The following describes two proteins that form a bound complex.

Sequence of protein 2:
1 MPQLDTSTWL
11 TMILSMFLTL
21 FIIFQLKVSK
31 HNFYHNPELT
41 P

Sequence of protein 1:
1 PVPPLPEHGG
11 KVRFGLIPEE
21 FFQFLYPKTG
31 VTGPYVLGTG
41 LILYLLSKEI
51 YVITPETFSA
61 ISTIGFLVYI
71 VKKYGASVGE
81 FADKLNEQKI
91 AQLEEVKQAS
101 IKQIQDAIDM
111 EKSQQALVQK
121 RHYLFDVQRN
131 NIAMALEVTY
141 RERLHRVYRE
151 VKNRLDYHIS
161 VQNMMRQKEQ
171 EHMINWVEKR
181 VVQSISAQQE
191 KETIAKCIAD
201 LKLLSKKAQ

Contacts between the two chains:
Residue V96 in protein 1 is in contact with residue E38 in protein 2 (closest heavy-atom distance 4.3 Å).